Sequence of the first protein:
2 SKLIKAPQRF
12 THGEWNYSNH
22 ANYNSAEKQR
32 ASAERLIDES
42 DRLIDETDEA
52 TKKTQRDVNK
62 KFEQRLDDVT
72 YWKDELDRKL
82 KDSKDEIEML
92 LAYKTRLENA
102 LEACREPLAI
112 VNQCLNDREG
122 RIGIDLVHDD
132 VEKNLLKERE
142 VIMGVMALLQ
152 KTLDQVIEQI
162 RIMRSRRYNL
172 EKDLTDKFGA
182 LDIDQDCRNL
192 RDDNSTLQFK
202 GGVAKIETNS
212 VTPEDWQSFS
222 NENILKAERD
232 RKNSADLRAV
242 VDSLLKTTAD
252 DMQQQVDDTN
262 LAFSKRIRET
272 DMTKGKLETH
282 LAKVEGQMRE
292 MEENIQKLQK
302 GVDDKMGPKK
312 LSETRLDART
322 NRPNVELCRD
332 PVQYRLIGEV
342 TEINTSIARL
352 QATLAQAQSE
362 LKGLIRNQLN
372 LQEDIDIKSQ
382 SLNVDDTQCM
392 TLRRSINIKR

This data describes a binding interaction between two proteins.

Interface contacts:
Residue K206 in the first protein is in contact with residue R428 in the second protein (closest heavy-atom distance 3.3 Å).
Residue S2 in the first protein interacts with residue D379 in the second protein (closest heavy-atom distance 3.4 Å).
Residue L4 in the first protein interacts with residue D379 in the second protein (closest heavy-atom distance 4.0 Å).
Residue L4 in the first protein interacts with residue Y383 in the second protein (closest heavy-atom distance 4.6 Å).
Residue L4 in the first protein is in contact with residue T380 in the second protein (closest heavy-atom distance 4.8 Å).

Sequence of the second protein:
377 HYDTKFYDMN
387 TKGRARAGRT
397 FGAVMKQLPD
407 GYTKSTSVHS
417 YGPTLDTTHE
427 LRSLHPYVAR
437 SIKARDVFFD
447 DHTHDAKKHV